Interface contacts:
Residue G299 in protein 1 interacts with residue H11 in protein 2 (closest heavy-atom distance 4.1 Å).
Residue R238 in protein 1 interacts with residue D16 in protein 2 (closest heavy-atom distance 2.9 Å).
Residue N321 in protein 1 interacts with residue E10 in protein 2 (closest heavy-atom distance 2.8 Å).
Residue Q203 in protein 1 is in contact with residue D14 in protein 2 (closest heavy-atom distance 4.5 Å).
Residue I306 in protein 1 interacts with residue L9 in protein 2 (closest heavy-atom distance 3.9 Å).
Residue I306 in protein 1 interacts with residue K6 in protein 2 (closest heavy-atom distance 3.7 Å).
Residue A300 in protein 1 is in contact with residue H11 in protein 2 (closest heavy-atom distance 3.7 Å).
Residue Y102 in protein 1 is in contact with residue A17 in protein 2 (closest heavy-atom distance 3.3 Å).
Residue W296 in protein 1 contacts residue D16 in protein 2 (closest heavy-atom distance 3.9 Å).
Residue Q314 in protein 1 is in contact with residue L9 in protein 2 (closest heavy-atom distance 3.6 Å).
Residue D104 in protein 1 interacts with residue Q18 in protein 2 (closest heavy-atom distance 3.5 Å).
Residue H199 in protein 1 interacts with residue D16 in protein 2 (closest heavy-atom distance 3.5 Å).
Residue I318 in protein 1 contacts residue L9 in protein 2 (closest heavy-atom distance 4.0 Å).
Residue W296 in protein 1 interacts with residue A17 in protein 2 (closest heavy-atom distance 4.5 Å).
Residue Y103 in protein 1 is in contact with residue Q18 in protein 2 (closest heavy-atom distance 2.9 Å).
Residue I318 in protein 1 is in contact with residue L8 in protein 2 (closest heavy-atom distance 3.4 Å).
Residue K106 in protein 1 interacts with residue Q18 in protein 2 (closest heavy-atom distance 4.1 Å).
Residue M325 in protein 1 contacts residue L7 in protein 2 (closest heavy-atom distance 4.1 Å).
Residue E202 in protein 1 interacts with residue D14 in protein 2 (closest heavy-atom distance 2.8 Å).
Residue L186 in protein 1 interacts with residue D16 in protein 2 (closest heavy-atom distance 4.1 Å).
Residue T302 in protein 1 interacts with residue L9 in protein 2 (closest heavy-atom distance 4.0 Å).
Residue Q203 in protein 1 interacts with residue A13 in protein 2 (closest heavy-atom distance 2.9 Å).
Residue R238 in protein 1 is in contact with residue D14 in protein 2 (closest heavy-atom distance 3.7 Å).
Residue Y102 in protein 1 interacts with residue V15 in protein 2 (closest heavy-atom distance 4.3 Å).
Residue Y276 in protein 1 is in contact with residue H11 in protein 2 (closest heavy-atom distance 3.2 Å).
Residue T302 in protein 1 interacts with residue E10 in protein 2 (closest heavy-atom distance 4.3 Å).
Residue E202 in protein 1 is in contact with residue A13 in protein 2 (closest heavy-atom distance 3.6 Å).
Residue Y102 in protein 1 contacts residue D16 in protein 2 (closest heavy-atom distance 3.3 Å).
Residue A317 in protein 1 is in contact with residue L9 in protein 2 (closest heavy-atom distance 3.9 Å).
Residue D201 in protein 1 contacts residue D14 in protein 2 (closest heavy-atom distance 3.8 Å).
Residue A317 in protein 1 contacts residue E10 in protein 2 (closest heavy-atom distance 4.4 Å).
Residue N321 in protein 1 interacts with residue L9 in protein 2 (closest heavy-atom distance 4.1 Å).
Residue T302 in protein 1 is in contact with residue K6 in protein 2 (closest heavy-atom distance 3.9 Å).
Residue A317 in protein 1 is in contact with residue L8 in protein 2 (closest heavy-atom distance 3.6 Å).
Residue K304 in protein 1 interacts with residue K6 in protein 2 (closest heavy-atom distance 3.0 Å).
Residue Q203 in protein 1 interacts with residue K20 in protein 2 (closest heavy-atom distance 3.3 Å).
Residue K298 in protein 1 interacts with residue A13 in protein 2 (closest heavy-atom distance 4.0 Å).
Residue Q203 in protein 1 contacts residue V15 in protein 2 (closest heavy-atom distance 3.7 Å).
Residue E105 in protein 1 interacts with residue Q18 in protein 2 (closest heavy-atom distance 3.2 Å).
Residue R320 in protein 1 interacts with residue D14 in protein 2 (closest heavy-atom distance 4.2 Å).
Residue E202 in protein 1 is in contact with residue H11 in protein 2 (closest heavy-atom distance 3.9 Å).
Residue R120 in protein 1 contacts residue Q18 in protein 2 (closest heavy-atom distance 4.0 Å).
Residue I322 in protein 1 contacts residue L8 in protein 2 (closest heavy-atom distance 4.4 Å).
Residue W296 in protein 1 interacts with residue V15 in protein 2 (closest heavy-atom distance 3.6 Å).
Residue S184 in protein 1 interacts with residue K20 in protein 2 (closest heavy-atom distance 3.3 Å).
Residue P303 in protein 1 is in contact with residue K6 in protein 2 (closest heavy-atom distance 2.9 Å).
Residue E202 in protein 1 interacts with residue G12 in protein 2 (closest heavy-atom distance 3.2 Å).
Residue M325 in protein 1 is in contact with residue L8 in protein 2 (closest heavy-atom distance 3.7 Å).
Residue Y102 in protein 1 interacts with residue Q18 in protein 2 (closest heavy-atom distance 3.4 Å).
Residue D201 in protein 1 contacts residue D16 in protein 2 (closest heavy-atom distance 3.5 Å).
Residue D201 in protein 1 contacts residue V15 in protein 2 (closest heavy-atom distance 3.7 Å).
Residue R238 in protein 1 contacts residue V15 in protein 2 (closest heavy-atom distance 3.3 Å).
Residue N321 in protein 1 interacts with residue L8 in protein 2 (closest heavy-atom distance 2.6 Å).
Residue R305 in protein 1 interacts with residue K6 in protein 2 (closest heavy-atom distance 4.5 Å).
Residue Y93 in protein 1 is in contact with residue Q18 in protein 2 (closest heavy-atom distance 4.1 Å).
Residue Y308 in protein 1 contacts residue V5 in protein 2 (closest heavy-atom distance 3.6 Å).
Residue N321 in protein 1 is in contact with residue L7 in protein 2 (closest heavy-atom distance 3.6 Å).
Residue T183 in protein 1 interacts with residue K20 in protein 2 (closest heavy-atom distance 3.3 Å).
Residue I306 in protein 1 is in contact with residue V5 in protein 2 (closest heavy-atom distance 4.3 Å).
Residue H239 in protein 1 interacts with residue D16 in protein 2 (closest heavy-atom distance 2.9 Å).

Sequence of protein 2:
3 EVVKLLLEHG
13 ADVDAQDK

Sequence of protein 1:
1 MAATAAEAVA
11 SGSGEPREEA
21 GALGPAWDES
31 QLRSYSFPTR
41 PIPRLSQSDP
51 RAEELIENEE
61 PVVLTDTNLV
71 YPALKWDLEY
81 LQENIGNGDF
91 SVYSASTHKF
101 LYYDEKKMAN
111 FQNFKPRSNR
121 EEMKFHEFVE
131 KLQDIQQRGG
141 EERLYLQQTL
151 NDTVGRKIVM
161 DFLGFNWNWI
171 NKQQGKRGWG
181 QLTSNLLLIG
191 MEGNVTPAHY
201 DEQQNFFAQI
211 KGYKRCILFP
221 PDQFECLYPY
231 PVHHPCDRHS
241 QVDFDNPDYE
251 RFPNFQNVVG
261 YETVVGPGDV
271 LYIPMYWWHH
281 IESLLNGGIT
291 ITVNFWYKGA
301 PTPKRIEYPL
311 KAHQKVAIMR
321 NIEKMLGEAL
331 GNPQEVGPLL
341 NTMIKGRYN

This data describes a binding interaction between two proteins.